Residue-level contacts at the interface:
Residue L272 in the first protein interacts with residue V207 in the second protein (closest heavy-atom distance 4.1 Å).
Residue T275 in the first protein contacts residue G206 in the second protein (closest heavy-atom distance 4.3 Å).
Residue K400 in the first protein is in contact with residue E222 in the second protein (closest heavy-atom distance 4.7 Å).
Residue I271 in the first protein is in contact with residue Q211 in the second protein (closest heavy-atom distance 5.0 Å).
Residue T275 in the first protein is in contact with residue V207 in the second protein (closest heavy-atom distance 3.7 Å).
Residue D268 in the first protein contacts residue Q211 in the second protein (closest heavy-atom distance 4.1 Å).

Sequence of the first protein:
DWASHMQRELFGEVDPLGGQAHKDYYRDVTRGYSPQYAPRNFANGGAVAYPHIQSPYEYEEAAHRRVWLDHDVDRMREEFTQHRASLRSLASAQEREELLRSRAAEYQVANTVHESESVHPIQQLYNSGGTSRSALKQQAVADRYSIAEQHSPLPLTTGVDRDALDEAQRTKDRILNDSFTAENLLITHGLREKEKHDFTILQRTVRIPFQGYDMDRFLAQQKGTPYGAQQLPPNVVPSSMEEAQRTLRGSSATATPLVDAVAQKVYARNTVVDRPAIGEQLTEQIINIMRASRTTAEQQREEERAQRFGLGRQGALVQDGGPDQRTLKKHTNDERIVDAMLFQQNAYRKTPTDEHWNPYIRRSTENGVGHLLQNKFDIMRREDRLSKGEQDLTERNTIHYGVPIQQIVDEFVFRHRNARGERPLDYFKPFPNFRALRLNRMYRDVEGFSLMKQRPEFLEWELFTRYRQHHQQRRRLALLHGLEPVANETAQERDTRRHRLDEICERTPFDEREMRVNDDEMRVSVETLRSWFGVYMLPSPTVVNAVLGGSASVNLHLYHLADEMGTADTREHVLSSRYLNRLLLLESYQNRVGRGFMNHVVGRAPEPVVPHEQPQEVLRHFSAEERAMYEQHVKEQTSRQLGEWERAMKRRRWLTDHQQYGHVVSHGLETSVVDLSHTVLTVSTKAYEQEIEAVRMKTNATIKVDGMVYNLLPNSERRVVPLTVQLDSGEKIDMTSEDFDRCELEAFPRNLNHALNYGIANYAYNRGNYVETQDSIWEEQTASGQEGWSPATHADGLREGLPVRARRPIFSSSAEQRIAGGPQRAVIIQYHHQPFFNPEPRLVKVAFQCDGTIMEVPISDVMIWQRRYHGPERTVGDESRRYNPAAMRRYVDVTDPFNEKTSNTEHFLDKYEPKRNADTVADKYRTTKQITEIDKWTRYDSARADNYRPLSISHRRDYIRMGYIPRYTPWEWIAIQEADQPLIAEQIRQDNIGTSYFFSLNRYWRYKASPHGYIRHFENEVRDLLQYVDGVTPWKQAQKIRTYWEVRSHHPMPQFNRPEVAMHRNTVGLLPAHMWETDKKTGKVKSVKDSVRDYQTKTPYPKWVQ

Sequence of the second protein:
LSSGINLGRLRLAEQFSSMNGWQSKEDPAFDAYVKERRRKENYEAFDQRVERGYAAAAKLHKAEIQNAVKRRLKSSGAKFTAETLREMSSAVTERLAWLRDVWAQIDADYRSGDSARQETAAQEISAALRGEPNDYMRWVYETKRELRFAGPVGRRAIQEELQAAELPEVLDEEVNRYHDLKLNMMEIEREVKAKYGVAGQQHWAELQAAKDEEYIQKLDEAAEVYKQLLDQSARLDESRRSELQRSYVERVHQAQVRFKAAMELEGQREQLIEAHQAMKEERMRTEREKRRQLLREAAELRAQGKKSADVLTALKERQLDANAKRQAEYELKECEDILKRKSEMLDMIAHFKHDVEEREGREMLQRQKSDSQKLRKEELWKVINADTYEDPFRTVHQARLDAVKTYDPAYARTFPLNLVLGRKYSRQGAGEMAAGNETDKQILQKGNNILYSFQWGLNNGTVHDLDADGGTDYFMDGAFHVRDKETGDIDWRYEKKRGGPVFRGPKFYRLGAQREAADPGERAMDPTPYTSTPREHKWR

These two protein chains interact to form a complex.